Sequence of the first protein:
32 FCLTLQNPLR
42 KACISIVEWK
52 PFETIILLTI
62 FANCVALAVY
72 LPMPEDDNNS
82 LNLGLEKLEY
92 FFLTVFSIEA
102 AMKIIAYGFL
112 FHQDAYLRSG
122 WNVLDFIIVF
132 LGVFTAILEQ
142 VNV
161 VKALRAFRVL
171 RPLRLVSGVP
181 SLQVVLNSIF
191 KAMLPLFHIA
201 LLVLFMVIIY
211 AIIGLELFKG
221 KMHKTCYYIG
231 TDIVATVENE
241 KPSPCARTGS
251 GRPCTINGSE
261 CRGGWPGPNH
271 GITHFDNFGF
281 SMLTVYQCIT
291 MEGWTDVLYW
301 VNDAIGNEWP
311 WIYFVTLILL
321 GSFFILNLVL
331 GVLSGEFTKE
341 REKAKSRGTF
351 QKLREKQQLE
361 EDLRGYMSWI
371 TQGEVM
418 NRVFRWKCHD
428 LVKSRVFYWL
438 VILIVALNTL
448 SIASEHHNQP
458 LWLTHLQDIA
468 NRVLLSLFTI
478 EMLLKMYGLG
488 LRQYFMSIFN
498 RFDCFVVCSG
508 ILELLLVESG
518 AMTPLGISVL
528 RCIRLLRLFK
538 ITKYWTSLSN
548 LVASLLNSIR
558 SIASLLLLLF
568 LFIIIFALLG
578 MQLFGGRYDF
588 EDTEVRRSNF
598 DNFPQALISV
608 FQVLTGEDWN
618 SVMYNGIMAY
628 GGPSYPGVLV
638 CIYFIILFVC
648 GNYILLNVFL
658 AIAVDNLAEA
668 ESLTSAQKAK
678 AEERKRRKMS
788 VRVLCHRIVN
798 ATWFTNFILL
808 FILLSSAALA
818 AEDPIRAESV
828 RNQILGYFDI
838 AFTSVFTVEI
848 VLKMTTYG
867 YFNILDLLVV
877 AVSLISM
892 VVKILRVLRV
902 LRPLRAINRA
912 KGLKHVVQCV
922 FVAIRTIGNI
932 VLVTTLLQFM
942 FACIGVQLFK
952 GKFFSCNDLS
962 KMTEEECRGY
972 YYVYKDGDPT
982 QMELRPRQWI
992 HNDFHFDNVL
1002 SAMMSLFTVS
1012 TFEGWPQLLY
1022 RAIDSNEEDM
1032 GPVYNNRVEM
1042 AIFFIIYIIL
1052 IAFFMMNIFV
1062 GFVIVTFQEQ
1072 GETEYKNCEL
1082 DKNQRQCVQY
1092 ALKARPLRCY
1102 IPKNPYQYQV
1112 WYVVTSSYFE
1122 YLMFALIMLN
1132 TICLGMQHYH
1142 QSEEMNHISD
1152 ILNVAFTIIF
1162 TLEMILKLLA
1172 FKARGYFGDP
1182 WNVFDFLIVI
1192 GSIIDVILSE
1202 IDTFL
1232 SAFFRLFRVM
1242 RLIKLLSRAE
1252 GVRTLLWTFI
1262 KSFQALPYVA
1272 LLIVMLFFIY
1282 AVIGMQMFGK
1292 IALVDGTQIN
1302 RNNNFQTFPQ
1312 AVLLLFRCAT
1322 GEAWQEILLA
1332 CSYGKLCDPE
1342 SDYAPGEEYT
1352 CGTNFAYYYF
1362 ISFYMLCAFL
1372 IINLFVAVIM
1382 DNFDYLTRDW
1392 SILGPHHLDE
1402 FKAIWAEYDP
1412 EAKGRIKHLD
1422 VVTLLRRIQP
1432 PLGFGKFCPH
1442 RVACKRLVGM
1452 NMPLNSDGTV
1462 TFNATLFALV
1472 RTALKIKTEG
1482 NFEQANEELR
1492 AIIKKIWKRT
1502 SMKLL

Sequence of the second protein:
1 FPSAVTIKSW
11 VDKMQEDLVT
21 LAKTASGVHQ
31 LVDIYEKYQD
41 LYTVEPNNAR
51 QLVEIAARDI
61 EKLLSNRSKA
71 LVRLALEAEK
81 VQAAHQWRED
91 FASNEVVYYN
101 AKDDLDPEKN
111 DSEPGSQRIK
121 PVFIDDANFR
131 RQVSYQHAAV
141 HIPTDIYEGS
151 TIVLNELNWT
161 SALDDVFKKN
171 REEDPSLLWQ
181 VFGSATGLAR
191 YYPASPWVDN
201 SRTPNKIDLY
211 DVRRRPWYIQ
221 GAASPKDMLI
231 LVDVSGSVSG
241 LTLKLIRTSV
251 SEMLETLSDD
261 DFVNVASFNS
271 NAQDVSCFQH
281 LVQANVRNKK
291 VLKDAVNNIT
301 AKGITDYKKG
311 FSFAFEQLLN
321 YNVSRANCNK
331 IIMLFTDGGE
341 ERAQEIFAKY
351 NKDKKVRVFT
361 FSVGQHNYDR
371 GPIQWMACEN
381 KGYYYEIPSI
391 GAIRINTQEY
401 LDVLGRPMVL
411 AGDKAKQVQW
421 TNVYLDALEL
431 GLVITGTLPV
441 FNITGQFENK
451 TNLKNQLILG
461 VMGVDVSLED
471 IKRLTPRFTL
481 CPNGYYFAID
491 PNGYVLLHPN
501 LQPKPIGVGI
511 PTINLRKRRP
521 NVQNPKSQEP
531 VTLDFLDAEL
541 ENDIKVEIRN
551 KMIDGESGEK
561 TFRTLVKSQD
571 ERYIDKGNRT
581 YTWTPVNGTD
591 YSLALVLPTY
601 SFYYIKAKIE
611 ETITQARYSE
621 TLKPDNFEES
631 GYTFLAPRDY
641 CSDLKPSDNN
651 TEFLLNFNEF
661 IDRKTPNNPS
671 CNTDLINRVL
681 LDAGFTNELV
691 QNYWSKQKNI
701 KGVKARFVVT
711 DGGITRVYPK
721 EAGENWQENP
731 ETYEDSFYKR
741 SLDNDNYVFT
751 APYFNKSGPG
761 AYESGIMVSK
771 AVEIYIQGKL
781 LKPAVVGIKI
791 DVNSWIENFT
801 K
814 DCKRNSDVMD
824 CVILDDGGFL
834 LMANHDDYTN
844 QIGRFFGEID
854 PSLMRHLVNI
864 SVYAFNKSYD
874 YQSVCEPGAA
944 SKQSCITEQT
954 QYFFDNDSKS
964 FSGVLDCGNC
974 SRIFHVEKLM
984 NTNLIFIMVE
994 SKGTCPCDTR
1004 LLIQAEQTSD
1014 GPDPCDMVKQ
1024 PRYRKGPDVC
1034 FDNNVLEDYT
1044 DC

Residue-level contacts at the interface:
Residue D589 in the first protein interacts with residue L241 in the second protein (closest heavy-atom distance 3.3 Å).
Residue N80 in the first protein interacts with residue E340 in the second protein (closest heavy-atom distance 3.7 Å).
Residue L985 in the first protein interacts with residue T144 in the second protein (closest heavy-atom distance 3.8 Å).
Residue M983 in the first protein interacts with residue V522 in the second protein (closest heavy-atom distance 3.4 Å).
Residue E588 in the first protein is in contact with residue L243 in the second protein (closest heavy-atom distance 3.2 Å).
Residue E984 in the first protein interacts with residue V522 in the second protein (closest heavy-atom distance 3.2 Å).
Residue D979 in the first protein interacts with residue I390 in the second protein (closest heavy-atom distance 3.9 Å).
Residue K976 in the first protein interacts with residue R519 in the second protein (closest heavy-atom distance 3.5 Å).
Residue E588 in the first protein interacts with residue R247 in the second protein (closest heavy-atom distance 3.4 Å).
Residue G970 in the first protein is in contact with residue Y147 in the second protein (closest heavy-atom distance 3.6 Å).
Residue Y971 in the first protein interacts with residue R202 in the second protein (closest heavy-atom distance 3.3 Å).
Residue E76 in the first protein contacts residue G236 in the second protein (closest heavy-atom distance 3.0 Å).
Residue E76 in the first protein is in contact with residue S239 in the second protein (closest heavy-atom distance 2.9 Å).
Residue P75 in the first protein interacts with residue G236 in the second protein (closest heavy-atom distance 3.6 Å).
Residue D78 in the first protein interacts with residue S235 in the second protein (closest heavy-atom distance 3.5 Å).
Residue Y975 in the first protein interacts with residue G391 in the second protein (closest heavy-atom distance 3.5 Å).
Residue Q982 in the first protein is in contact with residue K517 in the second protein (closest heavy-atom distance 3.6 Å).
Residue D586 in the first protein contacts residue S239 in the second protein (closest heavy-atom distance 3.3 Å).
Residue E76 in the first protein interacts with residue A301 in the second protein (closest heavy-atom distance 3.6 Å).
Residue E76 in the first protein interacts with residue G303 in the second protein (closest heavy-atom distance 3.2 Å).
Residue G978 in the first protein interacts with residue K244 in the second protein (closest heavy-atom distance 2.9 Å).
Residue T231 in the first protein is in contact with residue R518 in the second protein (closest heavy-atom distance 3.1 Å).
Residue I233 in the first protein is in contact with residue R519 in the second protein (closest heavy-atom distance 3.0 Å).
Residue Q982 in the first protein contacts residue R518 in the second protein (closest heavy-atom distance 3.8 Å).
Residue P980 in the first protein is in contact with residue T248 in the second protein (closest heavy-atom distance 3.4 Å).
Residue Y971 in the first protein interacts with residue D145 in the second protein (closest heavy-atom distance 3.8 Å).
Residue Y973 in the first protein interacts with residue T144 in the second protein (closest heavy-atom distance 3.2 Å).
Residue D78 in the first protein interacts with residue G303 in the second protein (closest heavy-atom distance 3.5 Å).
Residue S81 in the first protein contacts residue E340 in the second protein (closest heavy-atom distance 2.4 Å).
Residue N1036 in the first protein contacts residue N367 in the second protein (closest heavy-atom distance 3.8 Å).
Residue D586 in the first protein is in contact with residue G240 in the second protein (closest heavy-atom distance 3.1 Å).
Residue Q982 in the first protein is in contact with residue R519 in the second protein (closest heavy-atom distance 3.6 Å).
Residue E588 in the first protein is in contact with residue K244 in the second protein (closest heavy-atom distance 3.4 Å).
Residue Y973 in the first protein contacts residue D145 in the second protein (closest heavy-atom distance 3.4 Å).
Residue D77 in the first protein contacts residue G303 in the second protein (closest heavy-atom distance 3.9 Å).
Residue M74 in the first protein contacts residue Y368 in the second protein (closest heavy-atom distance 4.0 Å).
Residue T590 in the first protein interacts with residue L241 in the second protein (closest heavy-atom distance 3.9 Å).
Residue P980 in the first protein contacts residue I390 in the second protein (closest heavy-atom distance 3.4 Å).
Residue R969 in the first protein interacts with residue Y147 in the second protein (closest heavy-atom distance 3.7 Å).
Residue D977 in the first protein is in contact with residue R519 in the second protein (closest heavy-atom distance 3.4 Å).
Residue D78 in the first protein is in contact with residue S237 in the second protein (closest heavy-atom distance 2.6 Å).
Residue F587 in the first protein contacts residue L241 in the second protein (closest heavy-atom distance 3.2 Å).
Residue M983 in the first protein contacts residue L209 in the second protein (closest heavy-atom distance 3.4 Å).
Residue Y1035 in the first protein contacts residue Q365 in the second protein (closest heavy-atom distance 3.8 Å).
Residue D232 in the first protein contacts residue R516 in the second protein (closest heavy-atom distance 2.8 Å).
Residue D78 in the first protein interacts with residue I304 in the second protein (closest heavy-atom distance 3.9 Å).
Residue F587 in the first protein interacts with residue G240 in the second protein (closest heavy-atom distance 3.7 Å).
Residue T981 in the first protein interacts with residue N524 in the second protein (closest heavy-atom distance 3.4 Å).
Residue Y1035 in the first protein interacts with residue N367 in the second protein (closest heavy-atom distance 3.8 Å).
Residue R988 in the first protein interacts with residue D145 in the second protein (closest heavy-atom distance 2.8 Å).
Residue T231 in the first protein interacts with residue R516 in the second protein (closest heavy-atom distance 3.7 Å).
Residue G230 in the first protein contacts residue R516 in the second protein (closest heavy-atom distance 2.9 Å).
Residue P75 in the first protein interacts with residue Y368 in the second protein (closest heavy-atom distance 3.3 Å).
Residue D77 in the first protein contacts residue I304 in the second protein (closest heavy-atom distance 3.6 Å).
Residue E588 in the first protein is in contact with residue G240 in the second protein (closest heavy-atom distance 3.0 Å).
Residue P75 in the first protein interacts with residue S237 in the second protein (closest heavy-atom distance 3.3 Å).
Residue E76 in the first protein is in contact with residue K302 in the second protein (closest heavy-atom distance 3.8 Å).
Residue G978 in the first protein interacts with residue I390 in the second protein (closest heavy-atom distance 3.5 Å).
Residue L985 in the first protein is in contact with residue S201 in the second protein (closest heavy-atom distance 3.6 Å).
Residue D78 in the first protein contacts residue T305 in the second protein (closest heavy-atom distance 3.0 Å).

The following describes two proteins that form a bound complex.